This data describes a binding interaction between two proteins.

Sequence of protein 2:
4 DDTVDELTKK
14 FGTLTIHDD

Sequence of protein 1:
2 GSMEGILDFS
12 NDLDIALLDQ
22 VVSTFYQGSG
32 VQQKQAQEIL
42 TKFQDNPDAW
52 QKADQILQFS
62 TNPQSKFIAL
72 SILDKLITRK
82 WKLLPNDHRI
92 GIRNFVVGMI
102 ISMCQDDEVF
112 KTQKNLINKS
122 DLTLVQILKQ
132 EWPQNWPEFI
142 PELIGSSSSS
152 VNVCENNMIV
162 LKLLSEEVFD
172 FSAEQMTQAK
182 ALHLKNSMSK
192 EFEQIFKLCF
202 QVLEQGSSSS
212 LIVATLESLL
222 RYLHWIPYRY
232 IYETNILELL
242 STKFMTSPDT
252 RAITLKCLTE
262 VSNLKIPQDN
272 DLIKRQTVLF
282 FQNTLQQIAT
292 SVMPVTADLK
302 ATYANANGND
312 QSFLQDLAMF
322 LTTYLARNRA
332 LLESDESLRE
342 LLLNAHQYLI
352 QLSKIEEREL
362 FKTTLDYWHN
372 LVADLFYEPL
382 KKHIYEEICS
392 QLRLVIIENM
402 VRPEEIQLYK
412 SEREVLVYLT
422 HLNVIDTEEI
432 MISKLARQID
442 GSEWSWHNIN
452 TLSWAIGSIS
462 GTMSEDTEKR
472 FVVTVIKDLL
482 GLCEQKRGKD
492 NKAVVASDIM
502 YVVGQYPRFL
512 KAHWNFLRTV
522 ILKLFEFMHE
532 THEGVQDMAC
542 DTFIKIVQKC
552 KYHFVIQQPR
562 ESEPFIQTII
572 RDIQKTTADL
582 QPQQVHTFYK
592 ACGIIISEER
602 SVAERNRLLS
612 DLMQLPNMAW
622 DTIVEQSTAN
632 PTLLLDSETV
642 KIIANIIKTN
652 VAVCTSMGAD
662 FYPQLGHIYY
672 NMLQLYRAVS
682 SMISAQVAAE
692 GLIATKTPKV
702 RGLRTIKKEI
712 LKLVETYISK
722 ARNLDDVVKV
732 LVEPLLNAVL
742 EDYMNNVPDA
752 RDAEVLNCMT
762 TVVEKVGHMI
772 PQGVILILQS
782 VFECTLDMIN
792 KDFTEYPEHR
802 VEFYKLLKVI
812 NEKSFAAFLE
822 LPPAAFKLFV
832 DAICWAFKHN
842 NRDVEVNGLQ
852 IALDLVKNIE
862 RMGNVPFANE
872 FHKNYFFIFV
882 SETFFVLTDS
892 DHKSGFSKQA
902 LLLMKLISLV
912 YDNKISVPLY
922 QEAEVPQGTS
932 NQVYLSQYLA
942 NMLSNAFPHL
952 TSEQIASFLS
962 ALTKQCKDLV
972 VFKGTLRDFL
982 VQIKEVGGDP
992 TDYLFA

Contacts between the two chains:
Residue K470 in protein 1 is in contact with residue T6 in protein 2 (closest heavy-atom distance 4.7 Å).
Residue T520 in protein 1 interacts with residue G15 in protein 2 (closest heavy-atom distance 3.9 Å).
Residue C484 in protein 1 interacts with residue T18 in protein 2 (closest heavy-atom distance 3.8 Å).
Residue K478 in protein 1 contacts residue K13 in protein 2 (closest heavy-atom distance 3.0 Å).
Residue T520 in protein 1 contacts residue F14 in protein 2 (closest heavy-atom distance 4.1 Å).
Residue K493 in protein 1 contacts residue I19 in protein 2 (closest heavy-atom distance 3.6 Å).
Residue K493 in protein 1 is in contact with residue D21 in protein 2 (closest heavy-atom distance 4.0 Å).
Residue K470 in protein 1 is in contact with residue V7 in protein 2 (closest heavy-atom distance 3.6 Å).
Residue K490 in protein 1 is in contact with residue I19 in protein 2 (closest heavy-atom distance 3.6 Å).
Residue F528 in protein 1 contacts residue L17 in protein 2 (closest heavy-atom distance 4.1 Å).
Residue H514 in protein 1 interacts with residue V7 in protein 2 (closest heavy-atom distance 3.8 Å).
Residue R488 in protein 1 contacts residue D21 in protein 2 (closest heavy-atom distance 3.0 Å).
Residue V474 in protein 1 contacts residue T6 in protein 2 (closest heavy-atom distance 3.3 Å).
Residue K524 in protein 1 is in contact with residue G15 in protein 2 (closest heavy-atom distance 2.5 Å).
Residue V521 in protein 1 is in contact with residue F14 in protein 2 (closest heavy-atom distance 3.7 Å).
Residue I500 in protein 1 contacts residue F14 in protein 2 (closest heavy-atom distance 3.8 Å).
Residue I500 in protein 1 is in contact with residue L17 in protein 2 (closest heavy-atom distance 4.2 Å).
Residue L481 in protein 1 interacts with residue K13 in protein 2 (closest heavy-atom distance 3.8 Å).
Residue I477 in protein 1 is in contact with residue F14 in protein 2 (closest heavy-atom distance 4.1 Å).
Residue G489 in protein 1 interacts with residue I19 in protein 2 (closest heavy-atom distance 4.7 Å).
Residue K493 in protein 1 is in contact with residue T18 in protein 2 (closest heavy-atom distance 4.0 Å).
Residue K487 in protein 1 interacts with residue D21 in protein 2 (closest heavy-atom distance 4.8 Å).
Residue L481 in protein 1 contacts residue L17 in protein 2 (closest heavy-atom distance 3.8 Å).
Residue A497 in protein 1 is in contact with residue L17 in protein 2 (closest heavy-atom distance 4.6 Å).
Residue I477 in protein 1 contacts residue L10 in protein 2 (closest heavy-atom distance 3.6 Å).
Residue V504 in protein 1 contacts residue F14 in protein 2 (closest heavy-atom distance 4.0 Å).
Residue K524 in protein 1 interacts with residue T16 in protein 2 (closest heavy-atom distance 3.9 Å).
Residue F517 in protein 1 contacts residue F14 in protein 2 (closest heavy-atom distance 3.6 Å).
Residue A494 in protein 1 is in contact with residue I19 in protein 2 (closest heavy-atom distance 3.9 Å).
Residue L481 in protein 1 is in contact with residue F14 in protein 2 (closest heavy-atom distance 3.8 Å).
Residue E485 in protein 1 is in contact with residue T16 in protein 2 (closest heavy-atom distance 4.1 Å).
Residue K478 in protein 1 interacts with residue L10 in protein 2 (closest heavy-atom distance 4.0 Å).
Residue K524 in protein 1 interacts with residue L17 in protein 2 (closest heavy-atom distance 2.5 Å).
Residue K493 in protein 1 is in contact with residue H20 in protein 2 (closest heavy-atom distance 4.0 Å).
Residue V474 in protein 1 contacts residue V7 in protein 2 (closest heavy-atom distance 4.7 Å).
Residue C484 in protein 1 is in contact with residue L17 in protein 2 (closest heavy-atom distance 3.5 Å).
Residue F517 in protein 1 contacts residue T11 in protein 2 (closest heavy-atom distance 3.9 Å).
Residue G489 in protein 1 interacts with residue D21 in protein 2 (closest heavy-atom distance 2.9 Å).
Residue F528 in protein 1 interacts with residue I19 in protein 2 (closest heavy-atom distance 3.8 Å).
Residue K490 in protein 1 is in contact with residue H20 in protein 2 (closest heavy-atom distance 3.5 Å).
Residue R488 in protein 1 contacts residue D22 in protein 2 (closest heavy-atom distance 3.6 Å).
Residue V536 in protein 1 is in contact with residue I19 in protein 2 (closest heavy-atom distance 4.1 Å).
Residue K524 in protein 1 is in contact with residue T18 in protein 2 (closest heavy-atom distance 4.7 Å).
Residue A497 in protein 1 is in contact with residue I19 in protein 2 (closest heavy-atom distance 4.7 Å).
Residue F517 in protein 1 is in contact with residue L10 in protein 2 (closest heavy-atom distance 3.9 Å).
Residue K478 in protein 1 contacts residue E9 in protein 2 (closest heavy-atom distance 4.7 Å).
Residue K490 in protein 1 contacts residue D21 in protein 2 (closest heavy-atom distance 3.9 Å).
Residue N516 in protein 1 is in contact with residue T11 in protein 2 (closest heavy-atom distance 3.8 Å).
Residue K478 in protein 1 interacts with residue T6 in protein 2 (closest heavy-atom distance 4.0 Å).
Residue K524 in protein 1 is in contact with residue F14 in protein 2 (closest heavy-atom distance 3.6 Å).
Residue M501 in protein 1 interacts with residue L17 in protein 2 (closest heavy-atom distance 4.9 Å).
Residue T520 in protein 1 contacts residue T11 in protein 2 (closest heavy-atom distance 3.1 Å).
Residue E527 in protein 1 contacts residue G15 in protein 2 (closest heavy-atom distance 4.6 Å).
Residue E531 in protein 1 is in contact with residue I19 in protein 2 (closest heavy-atom distance 3.8 Å).
Residue L481 in protein 1 contacts residue L10 in protein 2 (closest heavy-atom distance 3.9 Å).
Residue M501 in protein 1 interacts with residue F14 in protein 2 (closest heavy-atom distance 3.9 Å).
Residue E531 in protein 1 contacts residue H20 in protein 2 (closest heavy-atom distance 3.0 Å).
Residue F510 in protein 1 is in contact with residue L10 in protein 2 (closest heavy-atom distance 4.4 Å).
Residue V474 in protein 1 contacts residue L10 in protein 2 (closest heavy-atom distance 3.9 Å).
Residue K470 in protein 1 interacts with residue D4 in protein 2 (closest heavy-atom distance 3.4 Å).